Sequence of the first protein:
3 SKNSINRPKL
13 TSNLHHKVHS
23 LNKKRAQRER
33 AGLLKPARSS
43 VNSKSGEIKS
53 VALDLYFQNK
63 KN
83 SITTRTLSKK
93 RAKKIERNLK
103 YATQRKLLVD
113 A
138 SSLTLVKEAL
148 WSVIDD

The following describes two proteins that form a bound complex.

Contacts between the two chains:
Residue A127 in the second protein interacts with residue L55 in the first protein (closest heavy-atom distance 4.4 Å).
Residue L128 in the second protein is in contact with residue F59 in the first protein (closest heavy-atom distance 4.5 Å).
Residue K123 in the second protein interacts with residue G48 in the first protein (closest heavy-atom distance 3.4 Å).
Residue K123 in the second protein interacts with residue E49 in the first protein (closest heavy-atom distance 4.1 Å).
Residue L128 in the second protein interacts with residue N100 in the first protein (closest heavy-atom distance 4.5 Å).
Residue V106 in the second protein interacts with residue R107 in the first protein (closest heavy-atom distance 4.6 Å).
Residue K103 in the second protein interacts with residue R107 in the first protein (closest heavy-atom distance 3.8 Å).
Residue L128 in the second protein is in contact with residue L101 in the first protein (closest heavy-atom distance 4.5 Å).
Residue A102 in the second protein interacts with residue R107 in the first protein (closest heavy-atom distance 4.5 Å).
Residue A127 in the second protein is in contact with residue I50 in the first protein (closest heavy-atom distance 3.8 Å).
Residue L128 in the second protein interacts with residue I97 in the first protein (closest heavy-atom distance 4.6 Å).
Residue K123 in the second protein contacts residue I50 in the first protein (closest heavy-atom distance 3.0 Å).
Residue L128 in the second protein is in contact with residue A104 in the first protein (closest heavy-atom distance 4.1 Å).
Residue L128 in the second protein contacts residue L55 in the first protein (closest heavy-atom distance 3.8 Å).

Sequence of the second protein:
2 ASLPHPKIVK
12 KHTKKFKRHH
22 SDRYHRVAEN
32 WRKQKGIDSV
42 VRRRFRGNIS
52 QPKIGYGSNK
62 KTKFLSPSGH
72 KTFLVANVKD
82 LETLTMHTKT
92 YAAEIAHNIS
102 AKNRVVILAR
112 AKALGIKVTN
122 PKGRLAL